Sequence of chain A:
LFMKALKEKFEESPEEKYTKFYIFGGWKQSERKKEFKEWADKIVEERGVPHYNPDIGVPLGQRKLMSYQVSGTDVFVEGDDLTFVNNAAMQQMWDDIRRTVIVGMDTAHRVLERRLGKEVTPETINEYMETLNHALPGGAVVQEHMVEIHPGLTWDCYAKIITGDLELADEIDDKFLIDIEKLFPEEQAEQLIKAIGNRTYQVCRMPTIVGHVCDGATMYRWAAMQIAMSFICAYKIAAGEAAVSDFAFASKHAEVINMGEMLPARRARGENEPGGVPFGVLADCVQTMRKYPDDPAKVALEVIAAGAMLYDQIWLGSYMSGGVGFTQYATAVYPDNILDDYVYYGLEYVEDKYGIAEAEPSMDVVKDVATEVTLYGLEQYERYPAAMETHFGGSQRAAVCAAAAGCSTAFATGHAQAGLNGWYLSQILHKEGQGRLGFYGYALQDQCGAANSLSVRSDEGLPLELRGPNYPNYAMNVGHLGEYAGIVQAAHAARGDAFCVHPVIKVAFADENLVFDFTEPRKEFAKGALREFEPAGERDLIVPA

Sequence of chain B:
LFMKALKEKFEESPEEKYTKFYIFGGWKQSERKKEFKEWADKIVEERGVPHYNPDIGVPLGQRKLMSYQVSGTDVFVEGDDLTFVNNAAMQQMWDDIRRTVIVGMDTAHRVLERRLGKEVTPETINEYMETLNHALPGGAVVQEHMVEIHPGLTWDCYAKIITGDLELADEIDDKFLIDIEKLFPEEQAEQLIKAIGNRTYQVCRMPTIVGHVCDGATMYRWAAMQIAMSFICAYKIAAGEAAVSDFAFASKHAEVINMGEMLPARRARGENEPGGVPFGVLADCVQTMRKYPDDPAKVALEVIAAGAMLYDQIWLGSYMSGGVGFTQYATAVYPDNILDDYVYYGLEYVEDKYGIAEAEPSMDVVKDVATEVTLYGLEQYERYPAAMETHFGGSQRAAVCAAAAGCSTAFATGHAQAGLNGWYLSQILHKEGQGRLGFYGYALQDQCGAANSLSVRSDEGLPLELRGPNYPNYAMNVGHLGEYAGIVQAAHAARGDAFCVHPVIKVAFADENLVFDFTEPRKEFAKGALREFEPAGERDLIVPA

The following describes two proteins that form a bound complex.

Residue-level contacts at the interface:
Residue Q335 in chain A contacts residue H152 in chain B (closest heavy-atom distance 3.0 Å).
Residue W229 in chain A interacts with residue S328 in chain B (closest heavy-atom distance 2.9 Å).
Residue E151 in chain A contacts residue Q69 in chain B (closest heavy-atom distance 2.8 Å).
Residue Q69 in chain A interacts with residue E151 in chain B (closest heavy-atom distance 2.8 Å).
Residue H219 in chain A contacts residue H219 in chain B (closest heavy-atom distance 3.1 Å).
Residue R228 in chain A contacts residue Y326 in chain B (closest heavy-atom distance 3.0 Å).
Residue G68 in chain A is in contact with residue E151 in chain B (closest heavy-atom distance 2.8 Å).
Residue R228 in chain A contacts residue R276 in chain B (closest heavy-atom distance 2.9 Å).
Residue R54 in chain A interacts with residue W162 in chain B (closest heavy-atom distance 2.6 Å).
Residue H157 in chain A contacts residue E42 in chain B (closest heavy-atom distance 3.1 Å).
Residue A543 in chain A is in contact with residue R546 in chain B (closest heavy-atom distance 2.8 Å).
Residue R105 in chain A contacts residue V220 in chain B (closest heavy-atom distance 3.1 Å).
Residue E155 in chain A contacts residue Y59 in chain B (closest heavy-atom distance 2.9 Å).
Residue V154 in chain A interacts with residue V331 in chain B (closest heavy-atom distance 3.0 Å).
Residue M73 in chain A is in contact with residue H152 in chain B (closest heavy-atom distance 3.0 Å).
Residue E545 in chain A contacts residue R546 in chain B (closest heavy-atom distance 2.9 Å).
Residue A275 in chain A contacts residue G277 in chain B (closest heavy-atom distance 3.0 Å).
Residue M269 in chain A interacts with residue A272 in chain B (closest heavy-atom distance 3.1 Å).
Residue K40 in chain A contacts residue M153 in chain B (closest heavy-atom distance 2.8 Å).
Residue W162 in chain A contacts residue R54 in chain B (closest heavy-atom distance 2.6 Å).
Residue H152 in chain A contacts residue M73 in chain B (closest heavy-atom distance 3.0 Å).
Residue S328 in chain A is in contact with residue W229 in chain B (closest heavy-atom distance 2.9 Å).
Residue V331 in chain A contacts residue V154 in chain B (closest heavy-atom distance 3.0 Å).
Residue N60 in chain A interacts with residue H141 in chain B (closest heavy-atom distance 3.0 Å).
Residue D222 in chain A is in contact with residue R276 in chain B (closest heavy-atom distance 2.9 Å).
Residue N93 in chain A contacts residue E155 in chain B (closest heavy-atom distance 2.7 Å).
Residue R546 in chain A contacts residue A543 in chain B (closest heavy-atom distance 2.8 Å).
Residue E155 in chain A is in contact with residue K40 in chain B (closest heavy-atom distance 2.9 Å).
Residue A272 in chain A contacts residue M269 in chain B (closest heavy-atom distance 3.1 Å).
Residue V65 in chain A contacts residue V149 in chain B (closest heavy-atom distance 2.9 Å).
Residue C164 in chain A interacts with residue R54 in chain B (closest heavy-atom distance 2.8 Å).
Residue R54 in chain A is in contact with residue C164 in chain B (closest heavy-atom distance 2.8 Å).
Residue R546 in chain A interacts with residue Q98 in chain B (closest heavy-atom distance 3.0 Å).
Residue V220 in chain A contacts residue R105 in chain B (closest heavy-atom distance 3.1 Å).
Residue E151 in chain A interacts with residue G68 in chain B (closest heavy-atom distance 2.8 Å).
Residue H152 in chain A contacts residue Q335 in chain B (closest heavy-atom distance 3.0 Å).
Residue E42 in chain A is in contact with residue H157 in chain B (closest heavy-atom distance 3.1 Å).
Residue P158 in chain A is in contact with residue I50 in chain B (closest heavy-atom distance 3.1 Å).
Residue N140 in chain A is in contact with residue P57 in chain B (closest heavy-atom distance 3.1 Å).
Residue R228 in chain A interacts with residue S328 in chain B (closest heavy-atom distance 2.8 Å).
Residue H141 in chain A interacts with residue N60 in chain B (closest heavy-atom distance 3.0 Å).
Residue D87 in chain A contacts residue E155 in chain B (closest heavy-atom distance 3.1 Å).
Residue I50 in chain A is in contact with residue P158 in chain B (closest heavy-atom distance 3.1 Å).
Residue Q98 in chain A interacts with residue R546 in chain B (closest heavy-atom distance 3.0 Å).
Residue Y59 in chain A contacts residue E155 in chain B (closest heavy-atom distance 2.9 Å).
Residue K40 in chain A interacts with residue E155 in chain B (closest heavy-atom distance 2.9 Å).
Residue R276 in chain A contacts residue R228 in chain B (closest heavy-atom distance 2.9 Å).
Residue E155 in chain A interacts with residue D87 in chain B (closest heavy-atom distance 3.1 Å).
Residue Y326 in chain A interacts with residue R228 in chain B (closest heavy-atom distance 3.0 Å).
Residue S328 in chain A interacts with residue R228 in chain B (closest heavy-atom distance 2.8 Å).
Residue H157 in chain A is in contact with residue N93 in chain B (closest heavy-atom distance 2.8 Å).
Residue V65 in chain A is in contact with residue V148 in chain B (closest heavy-atom distance 3.1 Å).
Residue V149 in chain A interacts with residue V65 in chain B (closest heavy-atom distance 3.0 Å).
Residue R276 in chain A contacts residue D222 in chain B (closest heavy-atom distance 2.9 Å).
Residue V148 in chain A contacts residue V65 in chain B (closest heavy-atom distance 3.1 Å).
Residue E155 in chain A is in contact with residue N93 in chain B (closest heavy-atom distance 2.7 Å).
Residue M153 in chain A is in contact with residue K40 in chain B (closest heavy-atom distance 2.8 Å).
Residue N93 in chain A is in contact with residue H157 in chain B (closest heavy-atom distance 2.8 Å).
Residue R546 in chain A interacts with residue E545 in chain B (closest heavy-atom distance 2.9 Å).
Residue G277 in chain A contacts residue A275 in chain B (closest heavy-atom distance 3.0 Å).